Sequence of chain A:
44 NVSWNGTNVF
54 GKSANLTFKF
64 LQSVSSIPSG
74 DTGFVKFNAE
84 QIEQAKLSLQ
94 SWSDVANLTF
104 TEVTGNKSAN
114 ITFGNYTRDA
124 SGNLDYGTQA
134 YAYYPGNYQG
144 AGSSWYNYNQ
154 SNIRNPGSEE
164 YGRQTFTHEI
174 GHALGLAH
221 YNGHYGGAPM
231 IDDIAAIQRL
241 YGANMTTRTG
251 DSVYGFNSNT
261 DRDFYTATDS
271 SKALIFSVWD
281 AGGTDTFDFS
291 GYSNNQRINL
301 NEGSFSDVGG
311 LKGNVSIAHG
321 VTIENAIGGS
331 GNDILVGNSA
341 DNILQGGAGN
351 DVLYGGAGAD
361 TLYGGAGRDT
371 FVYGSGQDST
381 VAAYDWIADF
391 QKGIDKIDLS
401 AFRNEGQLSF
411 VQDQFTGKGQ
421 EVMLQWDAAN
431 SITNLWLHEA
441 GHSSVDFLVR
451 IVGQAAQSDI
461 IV

Sequence of chain B:
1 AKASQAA

This data describes a binding interaction between two proteins.

Contacts between the two chains:
Residue Y137 in chain A interacts with residue A1 in chain B (closest heavy-atom distance 3.2 Å).
Residue Y134 in chain A contacts residue S4 in chain B (closest heavy-atom distance 3.9 Å).
Residue A135 in chain A interacts with residue K2 in chain B (closest heavy-atom distance 3.6 Å).
Residue Y137 in chain A contacts residue K2 in chain B (closest heavy-atom distance 4.8 Å).
Residue Y136 in chain A interacts with residue K2 in chain B (closest heavy-atom distance 3.2 Å).
Residue A135 in chain A interacts with residue A3 in chain B (closest heavy-atom distance 3.0 Å).
Residue H175 in chain A contacts residue Q5 in chain B (closest heavy-atom distance 3.6 Å).
Residue Y134 in chain A contacts residue A3 in chain B (closest heavy-atom distance 3.1 Å).
Residue A135 in chain A is in contact with residue A1 in chain B (closest heavy-atom distance 4.0 Å).
Residue H175 in chain A interacts with residue A3 in chain B (closest heavy-atom distance 3.7 Å).
Residue Y137 in chain A is in contact with residue A3 in chain B (closest heavy-atom distance 3.8 Å).
Residue A133 in chain A is in contact with residue S4 in chain B (closest heavy-atom distance 3.6 Å).
Residue Q132 in chain A interacts with residue A7 in chain B (closest heavy-atom distance 3.5 Å).
Residue S72 in chain A contacts residue K2 in chain B (closest heavy-atom distance 3.4 Å).
Residue A135 in chain A contacts residue Q5 in chain B (closest heavy-atom distance 4.5 Å).
Residue Q153 in chain A interacts with residue A7 in chain B (closest heavy-atom distance 4.3 Å).
Residue A133 in chain A is in contact with residue Q5 in chain B (closest heavy-atom distance 2.8 Å).
Residue Y134 in chain A is in contact with residue K2 in chain B (closest heavy-atom distance 3.7 Å).
Residue Y134 in chain A is in contact with residue Q5 in chain B (closest heavy-atom distance 4.1 Å).
Residue Y164 in chain A interacts with residue Q5 in chain B (closest heavy-atom distance 4.9 Å).
Residue A133 in chain A is in contact with residue A3 in chain B (closest heavy-atom distance 4.4 Å).
Residue Y164 in chain A is in contact with residue A7 in chain B (closest heavy-atom distance 3.8 Å).
Residue H171 in chain A is in contact with residue Q5 in chain B (closest heavy-atom distance 3.6 Å).
Residue Y136 in chain A is in contact with residue A1 in chain B (closest heavy-atom distance 3.4 Å).
Residue E172 in chain A contacts residue Q5 in chain B (closest heavy-atom distance 3.5 Å).
Residue G130 in chain A interacts with residue A7 in chain B (closest heavy-atom distance 3.2 Å).
Residue Q132 in chain A interacts with residue A6 in chain B (closest heavy-atom distance 3.5 Å).
Residue Q132 in chain A is in contact with residue Q5 in chain B (closest heavy-atom distance 3.6 Å).
Residue T168 in chain A is in contact with residue Q5 in chain B (closest heavy-atom distance 4.3 Å).
Residue Y141 in chain A interacts with residue A1 in chain B (closest heavy-atom distance 3.7 Å).
Residue Y164 in chain A contacts residue A6 in chain B (closest heavy-atom distance 2.4 Å).
Residue T131 in chain A interacts with residue A7 in chain B (closest heavy-atom distance 4.2 Å).